Sequence of the second protein:
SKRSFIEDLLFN

This data describes a binding interaction between two proteins.

Sequence of the first protein:
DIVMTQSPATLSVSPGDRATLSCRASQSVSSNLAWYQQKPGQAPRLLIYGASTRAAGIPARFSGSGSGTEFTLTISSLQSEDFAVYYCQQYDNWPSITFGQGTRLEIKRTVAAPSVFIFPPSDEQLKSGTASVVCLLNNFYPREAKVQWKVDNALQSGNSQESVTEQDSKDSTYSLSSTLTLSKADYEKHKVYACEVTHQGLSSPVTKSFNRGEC

Residue-level contacts at the interface:
Residue W94 in the first protein is in contact with residue F12 in the second protein (closest heavy-atom distance 3.5 Å).
Residue W94 in the first protein is in contact with residue E8 in the second protein (closest heavy-atom distance 4.5 Å).
Residue W94 in the first protein is in contact with residue L11 in the second protein (closest heavy-atom distance 3.7 Å).
Residue P95 in the first protein is in contact with residue F12 in the second protein (closest heavy-atom distance 3.6 Å).
Residue P95 in the first protein is in contact with residue L11 in the second protein (closest heavy-atom distance 3.6 Å).